Sequence of chain B:
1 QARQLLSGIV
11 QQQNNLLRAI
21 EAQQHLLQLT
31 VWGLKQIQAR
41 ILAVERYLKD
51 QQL

The following describes two proteins that form a bound complex.

Residue-level contacts at the interface:
Residue R40 in chain B interacts with residue E45 in chain A (closest heavy-atom distance 3.1 Å).
Residue I37 in chain B is in contact with residue L34 in chain A (closest heavy-atom distance 3.9 Å).
Residue I9 in chain B is in contact with residue V10 in chain A (closest heavy-atom distance 3.8 Å).
Residue Q23 in chain B is in contact with residue Q24 in chain A (closest heavy-atom distance 3.2 Å).
Residue Y47 in chain B interacts with residue Q52 in chain A (closest heavy-atom distance 3.7 Å).
Residue L5 in chain B interacts with residue V10 in chain A (closest heavy-atom distance 4.6 Å).
Residue I20 in chain B contacts residue L16 in chain A (closest heavy-atom distance 4.8 Å).
Residue Q12 in chain B interacts with residue L17 in chain A (closest heavy-atom distance 4.2 Å).
Residue V44 in chain B interacts with residue E45 in chain A (closest heavy-atom distance 4.2 Å).
Residue G8 in chain B interacts with residue Q13 in chain A (closest heavy-atom distance 4.9 Å).
Residue R40 in chain B interacts with residue L42 in chain A (closest heavy-atom distance 3.7 Å).
Residue L16 in chain B interacts with residue L17 in chain A (closest heavy-atom distance 4.2 Å).
Residue I41 in chain B is in contact with residue I37 in chain A (closest heavy-atom distance 4.8 Å).
Residue L16 in chain B contacts residue I20 in chain A (closest heavy-atom distance 3.6 Å).
Residue I9 in chain B interacts with residue I9 in chain A (closest heavy-atom distance 3.7 Å).
Residue L16 in chain B is in contact with residue Q13 in chain A (closest heavy-atom distance 4.0 Å).
Residue T30 in chain B interacts with residue L27 in chain A (closest heavy-atom distance 4.4 Å).
Residue T30 in chain B interacts with residue L34 in chain A (closest heavy-atom distance 3.7 Å).
Residue L48 in chain B is in contact with residue L48 in chain A (closest heavy-atom distance 3.8 Å).
Residue G33 in chain B interacts with residue L34 in chain A (closest heavy-atom distance 4.2 Å).
Residue L29 in chain B interacts with residue L34 in chain A (closest heavy-atom distance 4.9 Å).
Residue L34 in chain B is in contact with residue L34 in chain A (closest heavy-atom distance 4.0 Å).
Residue T30 in chain B contacts residue V31 in chain A (closest heavy-atom distance 3.7 Å).
Residue L6 in chain B contacts residue L6 in chain A (closest heavy-atom distance 3.7 Å).
Residue I41 in chain B contacts residue I41 in chain A (closest heavy-atom distance 3.3 Å).
Residue T30 in chain B interacts with residue T30 in chain A (closest heavy-atom distance 4.2 Å).
Residue Q23 in chain B contacts residue L27 in chain A (closest heavy-atom distance 3.9 Å).
Residue L26 in chain B contacts residue V31 in chain A (closest heavy-atom distance 3.9 Å).
Residue I37 in chain B contacts residue I37 in chain A (closest heavy-atom distance 3.8 Å).
Residue A19 in chain B interacts with residue I20 in chain A (closest heavy-atom distance 4.1 Å).
Residue L26 in chain B contacts residue L27 in chain A (closest heavy-atom distance 3.7 Å).
Residue Q12 in chain B is in contact with residue Q13 in chain A (closest heavy-atom distance 3.5 Å).
Residue I37 in chain B interacts with residue I41 in chain A (closest heavy-atom distance 3.8 Å).
Residue V44 in chain B is in contact with residue L48 in chain A (closest heavy-atom distance 4.1 Å).
Residue L5 in chain B is in contact with residue L6 in chain A (closest heavy-atom distance 3.9 Å).
Residue I9 in chain B contacts residue Q13 in chain A (closest heavy-atom distance 3.0 Å).
Residue L27 in chain B interacts with residue L27 in chain A (closest heavy-atom distance 3.8 Å).
Residue Q23 in chain B contacts residue I20 in chain A (closest heavy-atom distance 2.8 Å).
Residue L26 in chain B contacts residue Q28 in chain A (closest heavy-atom distance 4.9 Å).
Residue Y47 in chain B contacts residue L48 in chain A (closest heavy-atom distance 4.2 Å).
Residue I9 in chain B interacts with residue L6 in chain A (closest heavy-atom distance 3.5 Å).
Residue V44 in chain B is in contact with residue I41 in chain A (closest heavy-atom distance 4.9 Å).
Residue R40 in chain B is in contact with residue Q38 in chain A (closest heavy-atom distance 3.8 Å).
Residue Q23 in chain B contacts residue Q23 in chain A (closest heavy-atom distance 2.8 Å).
Residue I37 in chain B contacts residue Q38 in chain A (closest heavy-atom distance 3.6 Å).
Residue V44 in chain B interacts with residue V44 in chain A (closest heavy-atom distance 3.9 Å).
Residue L16 in chain B is in contact with residue L16 in chain A (closest heavy-atom distance 3.9 Å).
Residue I20 in chain B contacts residue I20 in chain A (closest heavy-atom distance 3.9 Å).
Residue Q13 in chain B contacts residue Q13 in chain A (closest heavy-atom distance 3.4 Å).
Residue Q23 in chain B interacts with residue E21 in chain A (closest heavy-atom distance 4.8 Å).
Residue R40 in chain B contacts residue I41 in chain A (closest heavy-atom distance 3.8 Å).

Sequence of chain A:
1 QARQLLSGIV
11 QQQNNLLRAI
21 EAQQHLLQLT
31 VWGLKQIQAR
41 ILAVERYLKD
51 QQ